Contacts between the two chains:
Residue L44 in chain B interacts with residue A16 in chain A (closest heavy-atom distance 5.0 Å).
Residue G47 in chain B is in contact with residue A12 in chain A (closest heavy-atom distance 4.7 Å).
Residue G54 in chain B contacts residue A4 in chain A (closest heavy-atom distance 4.7 Å).
Residue L37 in chain B contacts residue A19 in chain A (closest heavy-atom distance 4.1 Å).
Residue R33 in chain B contacts residue A22 in chain A (closest heavy-atom distance 3.3 Å).
Residue L44 in chain B is in contact with residue A15 in chain A (closest heavy-atom distance 3.0 Å).
Residue I51 in chain B is in contact with residue A5 in chain A (closest heavy-atom distance 4.7 Å).
Residue G40 in chain B contacts residue A15 in chain A (closest heavy-atom distance 3.1 Å).
Residue A50 in chain B contacts residue A5 in chain A (closest heavy-atom distance 4.6 Å).
Residue G54 in chain B contacts residue A5 in chain A (closest heavy-atom distance 4.7 Å).
Residue L37 in chain B contacts residue A22 in chain A (closest heavy-atom distance 4.1 Å).
Residue L43 in chain B is in contact with residue A15 in chain A (closest heavy-atom distance 4.3 Å).
Residue L43 in chain B contacts residue A12 in chain A (closest heavy-atom distance 5.0 Å).
Residue L36 in chain B is in contact with residue A18 in chain A (closest heavy-atom distance 3.6 Å).
Residue L44 in chain B interacts with residue A12 in chain A (closest heavy-atom distance 3.7 Å).
Residue I51 in chain B contacts residue A9 in chain A (closest heavy-atom distance 4.9 Å).
Residue I51 in chain B contacts residue A8 in chain A (closest heavy-atom distance 3.4 Å).
Residue R33 in chain B contacts residue A23 in chain A (closest heavy-atom distance 4.0 Å).
Residue L36 in chain B contacts residue A19 in chain A (closest heavy-atom distance 4.3 Å).
Residue L48 in chain B interacts with residue A12 in chain A (closest heavy-atom distance 4.0 Å).
Residue G47 in chain B is in contact with residue A8 in chain A (closest heavy-atom distance 3.8 Å).
Residue G40 in chain B interacts with residue A18 in chain A (closest heavy-atom distance 3.7 Å).
Residue G47 in chain B is in contact with residue A11 in chain A (closest heavy-atom distance 4.3 Å).
Residue L36 in chain B is in contact with residue A22 in chain A (closest heavy-atom distance 3.8 Å).
Residue A50 in chain B contacts residue A8 in chain A (closest heavy-atom distance 4.0 Å).
Residue L43 in chain B is in contact with residue A11 in chain A (closest heavy-atom distance 3.1 Å).
Residue L44 in chain B is in contact with residue A11 in chain A (closest heavy-atom distance 3.8 Å).
Residue I51 in chain B contacts residue A12 in chain A (closest heavy-atom distance 4.0 Å).
Residue A50 in chain B contacts residue A4 in chain A (closest heavy-atom distance 4.3 Å).
Residue R33 in chain B contacts residue A21 in chain A (closest heavy-atom distance 3.5 Å).

Sequence of chain A:
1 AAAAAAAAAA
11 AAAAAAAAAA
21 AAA

Sequence of chain B:
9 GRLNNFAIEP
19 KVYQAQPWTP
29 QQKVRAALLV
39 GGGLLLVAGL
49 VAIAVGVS

These two protein chains interact to form a complex.